Residue-level contacts at the interface:
Residue M108 in chain A contacts residue T8 in chain B (closest heavy-atom distance 3.7 Å).
Residue Y98 in chain A interacts with residue K2 in chain B (closest heavy-atom distance 2.7 Å).
Residue W40 in chain A interacts with residue K6 in chain B (closest heavy-atom distance 4.8 Å).
Residue Y98 in chain A interacts with residue A3 in chain B (closest heavy-atom distance 4.9 Å).
Residue L53 in chain A contacts residue A3 in chain B (closest heavy-atom distance 4.1 Å).
Residue N52 in chain A interacts with residue K2 in chain B (closest heavy-atom distance 2.9 Å).
Residue I59 in chain A contacts residue G1 in chain B (closest heavy-atom distance 3.8 Å).
Residue Y98 in chain A interacts with residue G1 in chain B (closest heavy-atom distance 3.4 Å).
Residue D104 in chain A is in contact with residue T8 in chain B (closest heavy-atom distance 3.0 Å).
Residue D104 in chain A is in contact with residue K6 in chain B (closest heavy-atom distance 4.2 Å).
Residue F38 in chain A is in contact with residue T8 in chain B (closest heavy-atom distance 4.0 Å).
Residue D103 in chain A interacts with residue A3 in chain B (closest heavy-atom distance 4.3 Å).
Residue L53 in chain A is in contact with residue K2 in chain B (closest heavy-atom distance 3.6 Å).
Residue L51 in chain A interacts with residue K2 in chain B (closest heavy-atom distance 3.2 Å).
Residue D55 in chain A contacts residue G1 in chain B (closest heavy-atom distance 4.5 Å).

Sequence of chain A:
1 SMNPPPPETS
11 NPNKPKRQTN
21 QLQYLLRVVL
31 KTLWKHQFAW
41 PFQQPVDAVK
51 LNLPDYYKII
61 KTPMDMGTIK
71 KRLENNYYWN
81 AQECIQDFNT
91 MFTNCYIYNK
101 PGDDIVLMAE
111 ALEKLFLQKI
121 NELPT

These two protein chains interact to form a complex.

Sequence of chain B:
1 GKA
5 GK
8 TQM